Contacts between the two chains:
Residue L28 in protein 2 contacts residue L27 in protein 1 (closest heavy-atom distance 4.5 Å).
Residue L28 in protein 2 contacts residue F37 in protein 1 (closest heavy-atom distance 4.7 Å).
Residue I9 in protein 2 interacts with residue A7 in protein 1 (closest heavy-atom distance 4.7 Å).
Residue L28 in protein 2 is in contact with residue M31 in protein 1 (closest heavy-atom distance 3.7 Å).
Residue I35 in protein 2 is in contact with residue R39 in protein 1 (closest heavy-atom distance 3.6 Å).
Residue I9 in protein 2 interacts with residue P9 in protein 1 (closest heavy-atom distance 4.0 Å).
Residue I20 in protein 2 is in contact with residue L21 in protein 1 (closest heavy-atom distance 4.6 Å).
Residue V12 in protein 2 interacts with residue V13 in protein 1 (closest heavy-atom distance 3.7 Å).
Residue K32 in protein 2 contacts residue F36 in protein 1 (closest heavy-atom distance 3.8 Å).
Residue L13 in protein 2 interacts with residue G16 in protein 1 (closest heavy-atom distance 3.6 Å).
Residue K32 in protein 2 contacts residue F37 in protein 1 (closest heavy-atom distance 4.6 Å).
Residue D39 in protein 2 interacts with residue R39 in protein 1 (closest heavy-atom distance 3.1 Å).
Residue I20 in protein 2 contacts residue G16 in protein 1 (closest heavy-atom distance 4.0 Å).
Residue W31 in protein 2 contacts residue V28 in protein 1 (closest heavy-atom distance 4.2 Å).
Residue V16 in protein 2 interacts with residue V17 in protein 1 (closest heavy-atom distance 3.8 Å).
Residue L13 in protein 2 interacts with residue W12 in protein 1 (closest heavy-atom distance 3.9 Å).
Residue M17 in protein 2 interacts with residue G16 in protein 1 (closest heavy-atom distance 4.8 Å).
Residue I35 in protein 2 interacts with residue F37 in protein 1 (closest heavy-atom distance 4.0 Å).
Residue H38 in protein 2 contacts residue R39 in protein 1 (closest heavy-atom distance 4.9 Å).
Residue V16 in protein 2 is in contact with residue G16 in protein 1 (closest heavy-atom distance 4.4 Å).
Residue L21 in protein 2 interacts with residue L23 in protein 1 (closest heavy-atom distance 3.6 Å).
Residue I20 in protein 2 interacts with residue G20 in protein 1 (closest heavy-atom distance 3.8 Å).
Residue I35 in protein 2 interacts with residue F36 in protein 1 (closest heavy-atom distance 3.3 Å).
Residue W31 in protein 2 interacts with residue F37 in protein 1 (closest heavy-atom distance 3.2 Å).
Residue I9 in protein 2 is in contact with residue W12 in protein 1 (closest heavy-atom distance 3.3 Å).
Residue G24 in protein 2 is in contact with residue L24 in protein 1 (closest heavy-atom distance 3.8 Å).
Residue I20 in protein 2 interacts with residue V17 in protein 1 (closest heavy-atom distance 3.8 Å).
Residue V16 in protein 2 is in contact with residue V13 in protein 1 (closest heavy-atom distance 4.3 Å).
Residue V12 in protein 2 is in contact with residue P9 in protein 1 (closest heavy-atom distance 4.8 Å).

Sequence of protein 2:
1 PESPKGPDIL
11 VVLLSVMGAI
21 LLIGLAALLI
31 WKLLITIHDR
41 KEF

These two protein chains interact to form a complex.

Sequence of protein 1:
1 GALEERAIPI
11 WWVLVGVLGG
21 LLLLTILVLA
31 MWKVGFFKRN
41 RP